The following describes two proteins that form a bound complex.

Sequence of protein 1:
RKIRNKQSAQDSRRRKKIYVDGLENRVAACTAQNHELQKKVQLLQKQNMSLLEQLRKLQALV

Sequence of protein 2:
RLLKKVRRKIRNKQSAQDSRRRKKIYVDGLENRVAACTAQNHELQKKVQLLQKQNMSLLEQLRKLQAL

Contacts between the two chains:
Residue V243 in protein 2 contacts residue R242 in protein 1 (closest heavy-atom distance 3.5 Å).
Residue L253 in protein 2 is in contact with residue Q254 in protein 1 (closest heavy-atom distance 3.8 Å).
Residue L260 in protein 2 is in contact with residue L260 in protein 1 (closest heavy-atom distance 3.6 Å).
Residue T247 in protein 2 is in contact with residue R242 in protein 1 (closest heavy-atom distance 4.6 Å).
Residue Q270 in protein 2 contacts residue L271 in protein 1 (closest heavy-atom distance 3.4 Å).
Residue N264 in protein 2 interacts with residue L267 in protein 1 (closest heavy-atom distance 3.7 Å).
Residue V257 in protein 2 contacts residue L253 in protein 1 (closest heavy-atom distance 3.4 Å).
Residue V236 in protein 2 contacts residue L239 in protein 1 (closest heavy-atom distance 4.4 Å).
Residue L260 in protein 2 is in contact with residue V257 in protein 1 (closest heavy-atom distance 3.7 Å).
Residue V243 in protein 2 is in contact with residue V243 in protein 1 (closest heavy-atom distance 3.5 Å).
Residue Y235 in protein 2 contacts residue E240 in protein 1 (closest heavy-atom distance 2.8 Å).
Residue V236 in protein 2 contacts residue V236 in protein 1 (closest heavy-atom distance 4.0 Å).
Residue T247 in protein 2 is in contact with residue C246 in protein 1 (closest heavy-atom distance 4.2 Å).
Residue L267 in protein 2 contacts residue L271 in protein 1 (closest heavy-atom distance 3.3 Å).
Residue N264 in protein 2 interacts with residue N264 in protein 1 (closest heavy-atom distance 2.7 Å).
Residue L267 in protein 2 interacts with residue L268 in protein 1 (closest heavy-atom distance 4.0 Å).
Residue V243 in protein 2 contacts residue C246 in protein 1 (closest heavy-atom distance 4.5 Å).
Residue Q254 in protein 2 contacts residue L253 in protein 1 (closest heavy-atom distance 3.5 Å).
Residue L253 in protein 2 contacts residue L253 in protein 1 (closest heavy-atom distance 3.0 Å).
Residue K256 in protein 2 interacts with residue V257 in protein 1 (closest heavy-atom distance 3.6 Å).
Residue L267 in protein 2 is in contact with residue N264 in protein 1 (closest heavy-atom distance 4.3 Å).
Residue L253 in protein 2 interacts with residue N250 in protein 1 (closest heavy-atom distance 3.1 Å).
Residue L260 in protein 2 interacts with residue N264 in protein 1 (closest heavy-atom distance 4.1 Å).
Residue L274 in protein 2 interacts with residue Q275 in protein 1 (closest heavy-atom distance 4.7 Å).
Residue N264 in protein 2 interacts with residue Q263 in protein 1 (closest heavy-atom distance 3.6 Å).
Residue Q254 in protein 2 interacts with residue Q249 in protein 1 (closest heavy-atom distance 3.8 Å).
Residue Q263 in protein 2 contacts residue N264 in protein 1 (closest heavy-atom distance 3.6 Å).
Residue N250 in protein 2 interacts with residue N250 in protein 1 (closest heavy-atom distance 2.8 Å).
Residue L253 in protein 2 contacts residue V257 in protein 1 (closest heavy-atom distance 3.9 Å).
Residue E240 in protein 2 interacts with residue Y235 in protein 1 (closest heavy-atom distance 3.2 Å).
Residue C246 in protein 2 is in contact with residue T247 in protein 1 (closest heavy-atom distance 3.5 Å).
Residue L274 in protein 2 contacts residue L274 in protein 1 (closest heavy-atom distance 4.8 Å).
Residue Q261 in protein 2 contacts residue K256 in protein 1 (closest heavy-atom distance 4.7 Å).
Residue V243 in protein 2 is in contact with residue L239 in protein 1 (closest heavy-atom distance 4.0 Å).
Residue V257 in protein 2 contacts residue V257 in protein 1 (closest heavy-atom distance 3.6 Å).
Residue Q261 in protein 2 contacts residue L260 in protein 1 (closest heavy-atom distance 3.7 Å).
Residue N264 in protein 2 is in contact with residue L260 in protein 1 (closest heavy-atom distance 4.1 Å).
Residue C246 in protein 2 interacts with residue N250 in protein 1 (closest heavy-atom distance 3.5 Å).
Residue E240 in protein 2 contacts residue L239 in protein 1 (closest heavy-atom distance 4.1 Å).
Residue V257 in protein 2 is in contact with residue K256 in protein 1 (closest heavy-atom distance 3.7 Å).
Residue N250 in protein 2 is in contact with residue C246 in protein 1 (closest heavy-atom distance 2.8 Å).
Residue C246 in protein 2 is in contact with residue C246 in protein 1 (closest heavy-atom distance 2.1 Å).
Residue L271 in protein 2 is in contact with residue L267 in protein 1 (closest heavy-atom distance 4.3 Å).
Residue L271 in protein 2 is in contact with residue L271 in protein 1 (closest heavy-atom distance 4.2 Å).
Residue K232 in protein 2 interacts with residue V236 in protein 1 (closest heavy-atom distance 4.7 Å).
Residue L239 in protein 2 interacts with residue V243 in protein 1 (closest heavy-atom distance 3.6 Å).
Residue N250 in protein 2 contacts residue Q249 in protein 1 (closest heavy-atom distance 4.0 Å).
Residue K232 in protein 2 is in contact with residue K232 in protein 1 (closest heavy-atom distance 2.8 Å).
Residue L260 in protein 2 is in contact with residue Q261 in protein 1 (closest heavy-atom distance 3.8 Å).
Residue L239 in protein 2 is in contact with residue L239 in protein 1 (closest heavy-atom distance 3.9 Å).
Residue Q249 in protein 2 contacts residue N250 in protein 1 (closest heavy-atom distance 3.1 Å).
Residue L268 in protein 2 is in contact with residue L267 in protein 1 (closest heavy-atom distance 3.6 Å).
Residue Q270 in protein 2 interacts with residue Q275 in protein 1 (closest heavy-atom distance 4.6 Å).
Residue V257 in protein 2 interacts with residue L260 in protein 1 (closest heavy-atom distance 3.9 Å).
Residue R242 in protein 2 is in contact with residue V243 in protein 1 (closest heavy-atom distance 3.5 Å).
Residue L239 in protein 2 contacts residue E240 in protein 1 (closest heavy-atom distance 4.0 Å).
Residue N250 in protein 2 contacts residue L253 in protein 1 (closest heavy-atom distance 2.9 Å).
Residue L239 in protein 2 is in contact with residue V236 in protein 1 (closest heavy-atom distance 4.3 Å).
Residue L267 in protein 2 contacts residue L267 in protein 1 (closest heavy-atom distance 3.9 Å).
Residue L271 in protein 2 contacts residue Q270 in protein 1 (closest heavy-atom distance 3.6 Å).